Contacts between the two chains:
Residue F74 in the first protein interacts with residue G8 in the second protein (closest heavy-atom distance 3.5 Å).
Residue A75 in the first protein interacts with residue R6 in the second protein (closest heavy-atom distance 3.2 Å).
Residue E40 in the first protein interacts with residue S11 in the second protein (closest heavy-atom distance 3.5 Å).
Residue M79 in the first protein is in contact with residue W4 in the second protein (closest heavy-atom distance 3.8 Å).
Residue M79 in the first protein is in contact with residue A3 in the second protein (closest heavy-atom distance 3.3 Å).
Residue F74 in the first protein is in contact with residue T9 in the second protein (closest heavy-atom distance 3.4 Å).
Residue L70 in the first protein contacts residue R10 in the second protein (closest heavy-atom distance 3.4 Å).
Residue F74 in the first protein interacts with residue R6 in the second protein (closest heavy-atom distance 4.1 Å).
Residue D83 in the first protein contacts residue L2 in the second protein (closest heavy-atom distance 3.8 Å).
Residue I72 in the first protein interacts with residue W4 in the second protein (closest heavy-atom distance 4.0 Å).
Residue F126 in the first protein interacts with residue L2 in the second protein (closest heavy-atom distance 4.1 Å).
Residue F74 in the first protein is in contact with residue S11 in the second protein (closest heavy-atom distance 4.1 Å).
Residue S86 in the first protein contacts residue L2 in the second protein (closest heavy-atom distance 4.2 Å).
Residue A75 in the first protein is in contact with residue G7 in the second protein (closest heavy-atom distance 4.8 Å).
Residue G78 in the first protein is in contact with residue R6 in the second protein (closest heavy-atom distance 3.4 Å).
Residue L87 in the first protein contacts residue A3 in the second protein (closest heavy-atom distance 3.5 Å).
Residue F74 in the first protein is in contact with residue R10 in the second protein (closest heavy-atom distance 5.0 Å).
Residue G78 in the first protein is in contact with residue G5 in the second protein (closest heavy-atom distance 3.2 Å).
Residue H91 in the first protein interacts with residue W4 in the second protein (closest heavy-atom distance 3.5 Å).
Residue D77 in the first protein interacts with residue R6 in the second protein (closest heavy-atom distance 3.8 Å).
Residue V88 in the first protein is in contact with residue W4 in the second protein (closest heavy-atom distance 4.0 Å).
Residue A75 in the first protein contacts residue W4 in the second protein (closest heavy-atom distance 3.6 Å).
Residue M79 in the first protein is in contact with residue L2 in the second protein (closest heavy-atom distance 4.9 Å).
Residue M79 in the first protein interacts with residue G5 in the second protein (closest heavy-atom distance 3.4 Å).
Residue L87 in the first protein interacts with residue L2 in the second protein (closest heavy-atom distance 3.7 Å).
Residue F74 in the first protein interacts with residue G7 in the second protein (closest heavy-atom distance 3.9 Å).
Residue L87 in the first protein interacts with residue W4 in the second protein (closest heavy-atom distance 3.4 Å).
Residue W84 in the first protein contacts residue W4 in the second protein (closest heavy-atom distance 3.6 Å).
Residue N41 in the first protein is in contact with residue S11 in the second protein (closest heavy-atom distance 2.9 Å).
Residue N41 in the first protein is in contact with residue R10 in the second protein (closest heavy-atom distance 3.9 Å).
Residue A75 in the first protein interacts with residue G5 in the second protein (closest heavy-atom distance 4.7 Å).

Sequence of the second protein:
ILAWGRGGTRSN

Sequence of the first protein:
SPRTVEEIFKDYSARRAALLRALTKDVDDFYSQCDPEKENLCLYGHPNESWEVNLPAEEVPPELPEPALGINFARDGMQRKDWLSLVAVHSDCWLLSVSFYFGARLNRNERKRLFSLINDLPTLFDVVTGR

These two protein chains interact to form a complex.